Sequence of protein 2:
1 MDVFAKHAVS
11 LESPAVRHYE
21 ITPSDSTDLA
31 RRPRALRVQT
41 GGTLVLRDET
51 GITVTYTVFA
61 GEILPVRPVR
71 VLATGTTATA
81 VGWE

These two protein chains interact to form a complex.

Contacts between the two chains:
Residue R34 in protein 2 is in contact with residue I2 in protein 1 (closest heavy-atom distance 4.8 Å).
Residue P14 in protein 2 contacts residue A11 in protein 1 (closest heavy-atom distance 3.7 Å).
Residue S13 in protein 2 contacts residue I2 in protein 1 (closest heavy-atom distance 3.3 Å).
Residue P65 in protein 2 is in contact with residue I2 in protein 1 (closest heavy-atom distance 3.5 Å).
Residue A35 in protein 2 is in contact with residue I2 in protein 1 (closest heavy-atom distance 3.7 Å).
Residue A15 in protein 2 contacts residue I2 in protein 1 (closest heavy-atom distance 4.1 Å).
Residue S13 in protein 2 interacts with residue A11 in protein 1 (closest heavy-atom distance 4.4 Å).
Residue P14 in protein 2 contacts residue I2 in protein 1 (closest heavy-atom distance 4.0 Å).
Residue P65 in protein 2 contacts residue A3 in protein 1 (closest heavy-atom distance 3.7 Å).
Residue P14 in protein 2 interacts with residue L10 in protein 1 (closest heavy-atom distance 3.7 Å).
Residue W83 in protein 2 interacts with residue I2 in protein 1 (closest heavy-atom distance 4.8 Å).
Residue I63 in protein 2 contacts residue I2 in protein 1 (closest heavy-atom distance 3.5 Å).
Residue E12 in protein 2 contacts residue I2 in protein 1 (closest heavy-atom distance 4.9 Å).
Residue E12 in protein 2 interacts with residue A11 in protein 1 (closest heavy-atom distance 3.3 Å).
Residue P65 in protein 2 interacts with residue L4 in protein 1 (closest heavy-atom distance 3.6 Å).
Residue L11 in protein 2 contacts residue I2 in protein 1 (closest heavy-atom distance 4.9 Å).

Sequence of protein 1:
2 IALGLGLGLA